The following describes two proteins that form a bound complex.

Residue-level contacts at the interface:
Residue Y233 in the second protein contacts residue G96 in the first protein (closest heavy-atom distance 3.8 Å).
Residue H234 in the second protein contacts residue P95 in the first protein (closest heavy-atom distance 4.8 Å).
Residue N231 in the second protein is in contact with residue L97 in the first protein (closest heavy-atom distance 3.5 Å).
Residue G235 in the second protein interacts with residue P95 in the first protein (closest heavy-atom distance 4.5 Å).
Residue K89 in the second protein is in contact with residue Y99 in the first protein (closest heavy-atom distance 4.7 Å).
Residue Y233 in the second protein is in contact with residue L97 in the first protein (closest heavy-atom distance 4.5 Å).
Residue M87 in the second protein contacts residue L97 in the first protein (closest heavy-atom distance 3.1 Å).
Residue G235 in the second protein contacts residue S24 in the first protein (closest heavy-atom distance 4.1 Å).
Residue A91 in the second protein contacts residue T98 in the first protein (closest heavy-atom distance 4.6 Å).
Residue G235 in the second protein interacts with residue L23 in the first protein (closest heavy-atom distance 4.7 Å).
Residue M87 in the second protein is in contact with residue Y99 in the first protein (closest heavy-atom distance 2.0 Å).
Residue H234 in the second protein is in contact with residue L23 in the first protein (closest heavy-atom distance 4.9 Å).
Residue T228 in the second protein is in contact with residue W102 in the first protein (closest heavy-atom distance 4.7 Å).
Residue N231 in the second protein is in contact with residue G96 in the first protein (closest heavy-atom distance 4.1 Å).
Residue I232 in the second protein is in contact with residue G96 in the first protein (closest heavy-atom distance 4.0 Å).
Residue N85 in the second protein interacts with residue L97 in the first protein (closest heavy-atom distance 3.4 Å).
Residue D88 in the second protein contacts residue Y99 in the first protein (closest heavy-atom distance 2.4 Å).
Residue N231 in the second protein contacts residue T98 in the first protein (closest heavy-atom distance 3.5 Å).
Residue A91 in the second protein interacts with residue Y99 in the first protein (closest heavy-atom distance 3.6 Å).
Residue Y233 in the second protein is in contact with residue P95 in the first protein (closest heavy-atom distance 4.3 Å).
Residue R81 in the second protein contacts residue D48 in the first protein (closest heavy-atom distance 2.0 Å).

Sequence of the second protein:
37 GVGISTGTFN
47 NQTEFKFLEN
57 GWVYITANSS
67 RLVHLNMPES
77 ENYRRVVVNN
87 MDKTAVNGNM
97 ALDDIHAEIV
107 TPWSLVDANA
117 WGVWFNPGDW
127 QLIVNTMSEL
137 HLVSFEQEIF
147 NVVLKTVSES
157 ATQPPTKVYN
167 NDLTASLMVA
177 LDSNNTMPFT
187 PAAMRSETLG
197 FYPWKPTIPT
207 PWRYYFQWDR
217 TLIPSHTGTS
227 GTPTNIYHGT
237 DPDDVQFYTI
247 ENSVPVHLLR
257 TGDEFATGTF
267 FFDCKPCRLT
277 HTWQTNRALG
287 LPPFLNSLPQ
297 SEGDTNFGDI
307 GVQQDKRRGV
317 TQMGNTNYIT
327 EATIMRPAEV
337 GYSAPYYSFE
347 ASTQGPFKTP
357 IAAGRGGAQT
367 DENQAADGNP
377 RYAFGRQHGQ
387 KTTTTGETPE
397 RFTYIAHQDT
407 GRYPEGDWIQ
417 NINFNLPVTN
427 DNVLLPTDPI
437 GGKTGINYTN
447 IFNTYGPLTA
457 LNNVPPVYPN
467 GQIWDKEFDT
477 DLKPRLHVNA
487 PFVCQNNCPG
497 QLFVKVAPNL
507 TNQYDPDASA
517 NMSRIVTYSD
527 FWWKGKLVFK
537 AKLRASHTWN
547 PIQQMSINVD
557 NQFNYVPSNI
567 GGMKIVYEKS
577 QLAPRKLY

Sequence of the first protein:
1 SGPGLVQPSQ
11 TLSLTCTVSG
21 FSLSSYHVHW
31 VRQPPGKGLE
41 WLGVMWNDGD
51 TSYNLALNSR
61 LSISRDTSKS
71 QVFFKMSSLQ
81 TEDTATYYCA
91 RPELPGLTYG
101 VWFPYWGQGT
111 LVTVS